Interface contacts:
Residue S201 in the second protein contacts residue W1 in the first protein (closest heavy-atom distance 3.6 Å).
Residue Y200 in the second protein contacts residue A3 in the first protein (closest heavy-atom distance 3.7 Å).
Residue Q248 in the second protein is in contact with residue A3 in the first protein (closest heavy-atom distance 3.5 Å).
Residue S201 in the second protein is in contact with residue A3 in the first protein (closest heavy-atom distance 3.3 Å).
Residue G199 in the second protein contacts residue W1 in the first protein (closest heavy-atom distance 4.0 Å).
Residue Y200 in the second protein is in contact with residue W1 in the first protein (closest heavy-atom distance 4.8 Å).
Residue T196 in the second protein is in contact with residue W1 in the first protein (closest heavy-atom distance 4.3 Å).
Residue F202 in the second protein interacts with residue A3 in the first protein (closest heavy-atom distance 4.2 Å).
Residue L244 in the second protein contacts residue A3 in the first protein (closest heavy-atom distance 4.6 Å).
Residue G199 in the second protein interacts with residue A3 in the first protein (closest heavy-atom distance 4.7 Å).

These two protein chains interact to form a complex.

Sequence of the second protein:
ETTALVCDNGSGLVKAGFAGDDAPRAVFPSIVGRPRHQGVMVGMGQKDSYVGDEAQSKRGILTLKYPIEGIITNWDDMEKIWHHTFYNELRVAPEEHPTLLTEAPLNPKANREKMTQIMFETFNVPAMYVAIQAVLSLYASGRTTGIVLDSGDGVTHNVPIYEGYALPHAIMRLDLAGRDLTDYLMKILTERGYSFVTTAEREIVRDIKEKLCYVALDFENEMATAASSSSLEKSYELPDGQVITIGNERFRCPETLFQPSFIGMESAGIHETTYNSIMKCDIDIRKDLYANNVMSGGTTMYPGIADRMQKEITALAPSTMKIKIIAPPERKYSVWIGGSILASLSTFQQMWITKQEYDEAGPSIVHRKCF

Sequence of the first protein:
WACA